The following describes two proteins that form a bound complex.

Interface contacts:
Residue P51 in chain B interacts with residue Q80 in chain A (closest heavy-atom distance 3.6 Å).
Residue K52 in chain B contacts residue Q80 in chain A (closest heavy-atom distance 3.4 Å).
Residue S12 in chain B contacts residue F88 in chain A (closest heavy-atom distance 3.5 Å).
Residue F223 in chain B is in contact with residue M229 in chain A (closest heavy-atom distance 3.8 Å).
Residue F215 in chain B contacts residue F84 in chain A (closest heavy-atom distance 3.5 Å).
Residue K52 in chain B is in contact with residue R79 in chain A (closest heavy-atom distance 3.9 Å).
Residue W4 in chain B interacts with residue F88 in chain A (closest heavy-atom distance 3.8 Å).
Residue L6 in chain B contacts residue F68 in chain A (closest heavy-atom distance 3.9 Å).
Residue D16 in chain B is in contact with residue K87 in chain A (closest heavy-atom distance 4.3 Å).
Residue L13 in chain B contacts residue F86 in chain A (closest heavy-atom distance 4.0 Å).
Residue W4 in chain B interacts with residue Q91 in chain A (closest heavy-atom distance 3.9 Å).
Residue Q222 in chain B is in contact with residue I230 in chain A (closest heavy-atom distance 2.7 Å).
Residue R53 in chain B is in contact with residue Y81 in chain A (closest heavy-atom distance 3.5 Å).
Residue L9 in chain B contacts residue F88 in chain A (closest heavy-atom distance 3.7 Å).
Residue P51 in chain B is in contact with residue S82 in chain A (closest heavy-atom distance 3.6 Å).
Residue F10 in chain B interacts with residue W238 in chain A (closest heavy-atom distance 3.7 Å).
Residue L9 in chain B contacts residue F86 in chain A (closest heavy-atom distance 3.8 Å).
Residue W4 in chain B is in contact with residue F60 in chain A (closest heavy-atom distance 3.9 Å).
Residue Y81 in chain B interacts with residue Y81 in chain A (closest heavy-atom distance 4.1 Å).
Residue P51 in chain B is in contact with residue P83 in chain A (closest heavy-atom distance 3.9 Å).
Residue I218 in chain B is in contact with residue I232 in chain A (closest heavy-atom distance 4.5 Å).
Residue Q80 in chain B is in contact with residue Q80 in chain A (closest heavy-atom distance 3.7 Å).
Residue Q222 in chain B is in contact with residue P228 in chain A (closest heavy-atom distance 4.2 Å).
Residue L6 in chain B interacts with residue Y235 in chain A (closest heavy-atom distance 4.2 Å).
Residue F223 in chain B contacts residue P135 in chain A (closest heavy-atom distance 4.0 Å).
Residue W4 in chain B is in contact with residue F68 in chain A (closest heavy-atom distance 4.0 Å).
Residue S5 in chain B contacts residue F68 in chain A (closest heavy-atom distance 4.0 Å).
Residue L6 in chain B is in contact with residue D63 in chain A (closest heavy-atom distance 3.5 Å).
Residue Y49 in chain B interacts with residue P83 in chain A (closest heavy-atom distance 4.4 Å).
Residue F215 in chain B is in contact with residue L239 in chain A (closest heavy-atom distance 4.5 Å).
Residue F10 in chain B contacts residue L239 in chain A (closest heavy-atom distance 3.4 Å).
Residue F223 in chain B contacts residue I134 in chain A (closest heavy-atom distance 4.4 Å).
Residue K208 in chain B is in contact with residue L239 in chain A (closest heavy-atom distance 3.0 Å).
Residue L9 in chain B contacts residue I93 in chain A (closest heavy-atom distance 4.0 Å).
Residue A219 in chain B is in contact with residue I232 in chain A (closest heavy-atom distance 3.7 Å).
Residue I218 in chain B is in contact with residue P83 in chain A (closest heavy-atom distance 3.4 Å).
Residue Q222 in chain B contacts residue M229 in chain A (closest heavy-atom distance 3.2 Å).
Residue F223 in chain B contacts residue L132 in chain A (closest heavy-atom distance 4.0 Å).
Residue L6 in chain B contacts residue G66 in chain A (closest heavy-atom distance 3.9 Å).
Residue Q222 in chain B contacts residue I232 in chain A (closest heavy-atom distance 3.6 Å).
Residue F10 in chain B interacts with residue Y235 in chain A (closest heavy-atom distance 3.3 Å).
Residue F10 in chain B contacts residue F86 in chain A (closest heavy-atom distance 3.9 Å).
Residue W4 in chain B interacts with residue I93 in chain A (closest heavy-atom distance 4.0 Å).
Residue Q8 in chain B is in contact with residue F88 in chain A (closest heavy-atom distance 4.1 Å).
Residue F215 in chain B interacts with residue G236 in chain A (closest heavy-atom distance 4.5 Å).
Residue F10 in chain B interacts with residue G236 in chain A (closest heavy-atom distance 4.3 Å).
Residue L9 in chain B is in contact with residue F68 in chain A (closest heavy-atom distance 3.7 Å).
Residue W4 in chain B is in contact with residue N89 in chain A (closest heavy-atom distance 4.3 Å).
Residue L6 in chain B contacts residue W238 in chain A (closest heavy-atom distance 3.5 Å).
Residue F215 in chain B contacts residue I232 in chain A (closest heavy-atom distance 3.7 Å).
Residue T211 in chain B contacts residue L239 in chain A (closest heavy-atom distance 3.7 Å).
Residue S7 in chain B is in contact with residue W238 in chain A (closest heavy-atom distance 3.3 Å).
Residue R53 in chain B interacts with residue Q80 in chain A (closest heavy-atom distance 3.1 Å).
Residue N207 in chain B interacts with residue L239 in chain A (closest heavy-atom distance 4.5 Å).
Residue R216 in chain B contacts residue D233 in chain A (closest heavy-atom distance 3.7 Å).
Residue F223 in chain B interacts with residue P133 in chain A (closest heavy-atom distance 3.6 Å).
Residue L6 in chain B is in contact with residue V62 in chain A (closest heavy-atom distance 4.2 Å).
Residue L6 in chain B contacts residue F86 in chain A (closest heavy-atom distance 3.8 Å).
Residue A212 in chain B contacts residue L239 in chain A (closest heavy-atom distance 3.5 Å).
Residue A219 in chain B is in contact with residue D233 in chain A (closest heavy-atom distance 3.6 Å).

Sequence of chain A:
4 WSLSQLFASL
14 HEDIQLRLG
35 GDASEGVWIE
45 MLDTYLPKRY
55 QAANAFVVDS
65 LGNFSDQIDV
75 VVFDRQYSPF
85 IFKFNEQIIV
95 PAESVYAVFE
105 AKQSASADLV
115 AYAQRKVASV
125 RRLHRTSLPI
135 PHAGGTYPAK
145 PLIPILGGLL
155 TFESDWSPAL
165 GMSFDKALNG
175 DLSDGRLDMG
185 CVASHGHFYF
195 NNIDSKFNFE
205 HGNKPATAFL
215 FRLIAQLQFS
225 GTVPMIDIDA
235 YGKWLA

Sequence of chain B:
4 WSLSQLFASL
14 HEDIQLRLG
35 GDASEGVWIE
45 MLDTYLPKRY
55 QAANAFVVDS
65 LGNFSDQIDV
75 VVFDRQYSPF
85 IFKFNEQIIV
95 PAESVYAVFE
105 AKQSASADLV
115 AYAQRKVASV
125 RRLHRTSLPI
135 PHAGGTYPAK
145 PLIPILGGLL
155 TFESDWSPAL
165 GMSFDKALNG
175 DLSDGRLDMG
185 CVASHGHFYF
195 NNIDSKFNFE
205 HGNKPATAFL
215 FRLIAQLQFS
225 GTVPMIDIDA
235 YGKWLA